Sequence of the second protein:
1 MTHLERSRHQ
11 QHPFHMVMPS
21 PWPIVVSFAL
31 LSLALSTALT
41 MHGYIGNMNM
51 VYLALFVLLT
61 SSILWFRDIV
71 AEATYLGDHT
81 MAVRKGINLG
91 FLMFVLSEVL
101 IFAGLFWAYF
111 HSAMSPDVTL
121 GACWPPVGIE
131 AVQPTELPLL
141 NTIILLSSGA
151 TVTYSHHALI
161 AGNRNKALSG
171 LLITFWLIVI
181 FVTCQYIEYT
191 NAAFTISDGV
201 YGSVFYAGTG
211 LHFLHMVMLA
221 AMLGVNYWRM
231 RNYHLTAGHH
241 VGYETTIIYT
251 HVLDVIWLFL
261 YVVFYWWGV

Sequence of the first protein:
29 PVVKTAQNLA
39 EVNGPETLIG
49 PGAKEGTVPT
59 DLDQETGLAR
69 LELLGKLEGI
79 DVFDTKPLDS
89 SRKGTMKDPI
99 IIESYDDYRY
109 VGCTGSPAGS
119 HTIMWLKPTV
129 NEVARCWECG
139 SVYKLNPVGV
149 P

The following describes two proteins that form a bound complex.

Residue-level contacts at the interface:
Residue T236 in the second protein is in contact with residue G48 in the first protein (closest heavy-atom distance 4.1 Å).
Residue A237 in the second protein contacts residue D59 in the first protein (closest heavy-atom distance 3.8 Å).
Residue E5 in the second protein contacts residue P43 in the first protein (closest heavy-atom distance 4.3 Å).
Residue A73 in the second protein is in contact with residue T64 in the first protein (closest heavy-atom distance 3.4 Å).
Residue R8 in the second protein interacts with residue Y103 in the first protein (closest heavy-atom distance 3.8 Å).
Residue H239 in the second protein interacts with residue E63 in the first protein (closest heavy-atom distance 2.9 Å).
Residue G77 in the second protein interacts with residue T64 in the first protein (closest heavy-atom distance 4.2 Å).
Residue G77 in the second protein is in contact with residue G65 in the first protein (closest heavy-atom distance 3.9 Å).
Residue A237 in the second protein is in contact with residue E63 in the first protein (closest heavy-atom distance 4.0 Å).
Residue H79 in the second protein interacts with residue G65 in the first protein (closest heavy-atom distance 4.0 Å).
Residue H239 in the second protein contacts residue A67 in the first protein (closest heavy-atom distance 3.3 Å).
Residue L168 in the second protein is in contact with residue E53 in the first protein (closest heavy-atom distance 4.0 Å).
Residue R164 in the second protein contacts residue V56 in the first protein (closest heavy-atom distance 4.1 Å).
Residue A237 in the second protein is in contact with residue P57 in the first protein (closest heavy-atom distance 3.9 Å).
Residue Q10 in the second protein contacts residue E70 in the first protein (closest heavy-atom distance 4.0 Å).
Residue L4 in the second protein contacts residue Y103 in the first protein (closest heavy-atom distance 3.3 Å).
Residue T236 in the second protein is in contact with residue P57 in the first protein (closest heavy-atom distance 3.7 Å).
Residue D78 in the second protein interacts with residue L66 in the first protein (closest heavy-atom distance 3.4 Å).
Residue T236 in the second protein interacts with residue A51 in the first protein (closest heavy-atom distance 3.9 Å).
Residue R164 in the second protein interacts with residue P57 in the first protein (closest heavy-atom distance 3.9 Å).
Residue Q10 in the second protein interacts with residue L66 in the first protein (closest heavy-atom distance 3.6 Å).
Residue H239 in the second protein interacts with residue T64 in the first protein (closest heavy-atom distance 2.9 Å).
Residue H79 in the second protein interacts with residue L66 in the first protein (closest heavy-atom distance 3.4 Å).
Residue T74 in the second protein interacts with residue T64 in the first protein (closest heavy-atom distance 3.5 Å).
Residue R6 in the second protein interacts with residue V80 in the first protein (closest heavy-atom distance 3.8 Å).
Residue H9 in the second protein contacts residue L66 in the first protein (closest heavy-atom distance 3.2 Å).
Residue D78 in the second protein contacts residue P43 in the first protein (closest heavy-atom distance 4.2 Å).
Residue D78 in the second protein interacts with residue G65 in the first protein (closest heavy-atom distance 3.1 Å).
Residue T80 in the second protein interacts with residue E70 in the first protein (closest heavy-atom distance 3.2 Å).
Residue A161 in the second protein is in contact with residue V56 in the first protein (closest heavy-atom distance 3.6 Å).
Residue H79 in the second protein is in contact with residue E70 in the first protein (closest heavy-atom distance 4.4 Å).
Residue G238 in the second protein interacts with residue Q62 in the first protein (closest heavy-atom distance 3.2 Å).
Residue G162 in the second protein is in contact with residue V56 in the first protein (closest heavy-atom distance 3.4 Å).
Residue L76 in the second protein contacts residue E44 in the first protein (closest heavy-atom distance 2.9 Å).
Residue R164 in the second protein contacts residue K52 in the first protein (closest heavy-atom distance 3.2 Å).
Residue R164 in the second protein is in contact with residue T55 in the first protein (closest heavy-atom distance 3.4 Å).
Residue R164 in the second protein is in contact with residue A51 in the first protein (closest heavy-atom distance 2.6 Å).
Residue M81 in the second protein interacts with residue E70 in the first protein (closest heavy-atom distance 3.2 Å).
Residue Y75 in the second protein is in contact with residue E44 in the first protein (closest heavy-atom distance 3.8 Å).
Residue D78 in the second protein is in contact with residue E44 in the first protein (closest heavy-atom distance 3.0 Å).
Residue H9 in the second protein is in contact with residue P43 in the first protein (closest heavy-atom distance 4.3 Å).
Residue N163 in the second protein interacts with residue K52 in the first protein (closest heavy-atom distance 4.4 Å).
Residue N165 in the second protein contacts residue E53 in the first protein (closest heavy-atom distance 3.0 Å).
Residue T236 in the second protein contacts residue Q62 in the first protein (closest heavy-atom distance 3.3 Å).
Residue G238 in the second protein interacts with residue E63 in the first protein (closest heavy-atom distance 3.1 Å).
Residue T80 in the second protein contacts residue A67 in the first protein (closest heavy-atom distance 4.4 Å).
Residue T236 in the second protein contacts residue G50 in the first protein (closest heavy-atom distance 3.3 Å).
Residue H79 in the second protein is in contact with residue A67 in the first protein (closest heavy-atom distance 3.0 Å).
Residue S7 in the second protein contacts residue Y103 in the first protein (closest heavy-atom distance 3.1 Å).
Residue T80 in the second protein contacts residue L66 in the first protein (closest heavy-atom distance 3.7 Å).
Residue A237 in the second protein is in contact with residue V56 in the first protein (closest heavy-atom distance 3.7 Å).
Residue Q10 in the second protein contacts residue V80 in the first protein (closest heavy-atom distance 3.5 Å).
Residue R164 in the second protein is in contact with residue E53 in the first protein (closest heavy-atom distance 3.2 Å).
Residue R84 in the second protein contacts residue A67 in the first protein (closest heavy-atom distance 3.3 Å).
Residue R6 in the second protein is in contact with residue F81 in the first protein (closest heavy-atom distance 3.7 Å).
Residue Y233 in the second protein interacts with residue K52 in the first protein (closest heavy-atom distance 3.6 Å).
Residue R164 in the second protein is in contact with residue G54 in the first protein (closest heavy-atom distance 3.2 Å).
Residue R6 in the second protein interacts with residue D79 in the first protein (closest heavy-atom distance 4.2 Å).
Residue A237 in the second protein contacts residue Q62 in the first protein (closest heavy-atom distance 2.8 Å).
Residue R84 in the second protein contacts residue E70 in the first protein (closest heavy-atom distance 4.1 Å).